Sequence of the second protein:
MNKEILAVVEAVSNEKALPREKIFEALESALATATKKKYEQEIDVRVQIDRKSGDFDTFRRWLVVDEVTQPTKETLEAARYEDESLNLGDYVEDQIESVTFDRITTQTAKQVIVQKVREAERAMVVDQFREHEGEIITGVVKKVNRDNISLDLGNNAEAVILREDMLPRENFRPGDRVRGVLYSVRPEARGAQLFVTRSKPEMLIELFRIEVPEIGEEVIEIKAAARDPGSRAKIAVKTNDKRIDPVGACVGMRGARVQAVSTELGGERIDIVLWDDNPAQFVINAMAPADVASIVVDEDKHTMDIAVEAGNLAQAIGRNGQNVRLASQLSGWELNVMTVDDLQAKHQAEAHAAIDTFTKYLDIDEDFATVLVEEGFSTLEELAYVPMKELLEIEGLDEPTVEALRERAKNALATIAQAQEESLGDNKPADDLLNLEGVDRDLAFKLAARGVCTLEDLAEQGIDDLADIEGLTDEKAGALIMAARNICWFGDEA

Sequence of the first protein:
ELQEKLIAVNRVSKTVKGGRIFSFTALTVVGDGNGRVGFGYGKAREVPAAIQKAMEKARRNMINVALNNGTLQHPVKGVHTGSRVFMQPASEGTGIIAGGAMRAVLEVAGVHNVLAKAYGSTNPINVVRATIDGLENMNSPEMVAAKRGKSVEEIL

Residue-level contacts at the interface:
Residue R244 in the second protein is in contact with residue M71 in the first protein (closest heavy-atom distance 4.9 Å).
Residue V248 in the second protein interacts with residue E10 in the first protein (closest heavy-atom distance 5.0 Å).
Residue R244 in the second protein interacts with residue R45 in the first protein (closest heavy-atom distance 3.4 Å).
Residue K243 in the second protein contacts residue N70 in the first protein (closest heavy-atom distance 5.0 Å).
Residue G249 in the second protein is in contact with residue E10 in the first protein (closest heavy-atom distance 4.5 Å).
Residue I245 in the second protein interacts with residue R45 in the first protein (closest heavy-atom distance 4.9 Å).
Residue D246 in the second protein is in contact with residue R45 in the first protein (closest heavy-atom distance 4.8 Å).

The following describes two proteins that form a bound complex.